Sequence of protein 2:
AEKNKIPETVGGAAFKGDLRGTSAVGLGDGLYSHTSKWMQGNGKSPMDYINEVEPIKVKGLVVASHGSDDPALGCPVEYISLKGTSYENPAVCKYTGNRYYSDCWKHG

Sequence of protein 1:
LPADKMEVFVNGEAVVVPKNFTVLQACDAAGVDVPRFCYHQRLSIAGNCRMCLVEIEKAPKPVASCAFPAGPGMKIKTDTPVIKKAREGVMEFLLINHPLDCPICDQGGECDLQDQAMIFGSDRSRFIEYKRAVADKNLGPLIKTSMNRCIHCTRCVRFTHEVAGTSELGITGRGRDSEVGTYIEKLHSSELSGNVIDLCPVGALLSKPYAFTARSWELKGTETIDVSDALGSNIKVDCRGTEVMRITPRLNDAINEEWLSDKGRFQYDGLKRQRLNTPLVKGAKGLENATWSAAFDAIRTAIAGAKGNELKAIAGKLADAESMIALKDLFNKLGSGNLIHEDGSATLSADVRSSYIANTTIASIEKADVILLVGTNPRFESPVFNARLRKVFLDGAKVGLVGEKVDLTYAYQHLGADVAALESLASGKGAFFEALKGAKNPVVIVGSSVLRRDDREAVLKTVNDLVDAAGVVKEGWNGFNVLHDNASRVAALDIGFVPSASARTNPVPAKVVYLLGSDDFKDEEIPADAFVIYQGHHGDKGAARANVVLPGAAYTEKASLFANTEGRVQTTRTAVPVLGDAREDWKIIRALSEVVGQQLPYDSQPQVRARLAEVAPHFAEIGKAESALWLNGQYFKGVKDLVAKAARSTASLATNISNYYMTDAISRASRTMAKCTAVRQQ

Residue-level contacts at the interface:
Residue K169 in protein 1 is in contact with residue V82 in protein 2 (closest heavy-atom distance 4.7 Å).
Residue A171 in protein 1 is in contact with residue Y99 in protein 2 (closest heavy-atom distance 3.9 Å).
Residue S184 in protein 1 is in contact with residue K114 in protein 2 (closest heavy-atom distance 4.2 Å).
Residue L138 in protein 1 contacts residue Y115 in protein 2 (closest heavy-atom distance 2.4 Å).
Residue N176 in protein 1 is in contact with residue D38 in protein 2 (closest heavy-atom distance 3.0 Å).
Residue K246 in protein 1 contacts residue G41 in protein 2 (closest heavy-atom distance 3.5 Å).
Residue D139 in protein 1 contacts residue E98 in protein 2 (closest heavy-atom distance 4.7 Å).
Residue P247 in protein 1 interacts with residue T42 in protein 2 (closest heavy-atom distance 3.8 Å).
Residue R709 in protein 1 interacts with residue E22 in protein 2 (closest heavy-atom distance 4.5 Å).
Residue L138 in protein 1 interacts with residue V97 in protein 2 (closest heavy-atom distance 4.0 Å).
Residue K169 in protein 1 interacts with residue Y99 in protein 2 (closest heavy-atom distance 3.6 Å).
Residue A171 in protein 1 is in contact with residue I100 in protein 2 (closest heavy-atom distance 3.9 Å).
Residue A171 in protein 1 contacts residue S101 in protein 2 (closest heavy-atom distance 3.5 Å).
Residue R187 in protein 1 interacts with residue K114 in protein 2 (closest heavy-atom distance 3.2 Å).
Residue L138 in protein 1 is in contact with residue P96 in protein 2 (closest heavy-atom distance 4.1 Å).
Residue K246 in protein 1 contacts residue L39 in protein 2 (closest heavy-atom distance 3.6 Å).
Residue D139 in protein 1 is in contact with residue Y115 in protein 2 (closest heavy-atom distance 3.3 Å).
Residue Y168 in protein 1 interacts with residue V82 in protein 2 (closest heavy-atom distance 4.2 Å).
Residue K713 in protein 1 contacts residue I26 in protein 2 (closest heavy-atom distance 4.2 Å).
Residue A712 in protein 1 interacts with residue I26 in protein 2 (closest heavy-atom distance 3.8 Å).
Residue K246 in protein 1 contacts residue D38 in protein 2 (closest heavy-atom distance 2.9 Å).
Residue R709 in protein 1 interacts with residue N24 in protein 2 (closest heavy-atom distance 3.5 Å).
Residue R311 in protein 1 contacts residue K23 in protein 2 (closest heavy-atom distance 4.3 Å).
Residue E281 in protein 1 is in contact with residue S43 in protein 2 (closest heavy-atom distance 3.8 Å).
Residue P247 in protein 1 interacts with residue L39 in protein 2 (closest heavy-atom distance 4.1 Å).
Residue Y168 in protein 1 interacts with residue A84 in protein 2 (closest heavy-atom distance 4.3 Å).
Residue P141 in protein 1 contacts residue Y115 in protein 2 (closest heavy-atom distance 3.6 Å).
Residue K310 in protein 1 interacts with residue A44 in protein 2 (closest heavy-atom distance 3.9 Å).
Residue K713 in protein 1 interacts with residue E28 in protein 2 (closest heavy-atom distance 3.4 Å).
Residue T251 in protein 1 is in contact with residue G41 in protein 2 (closest heavy-atom distance 4.4 Å).
Residue A171 in protein 1 is in contact with residue V82 in protein 2 (closest heavy-atom distance 3.8 Å).
Residue R709 in protein 1 contacts residue K23 in protein 2 (closest heavy-atom distance 2.1 Å).
Residue A249 in protein 1 is in contact with residue G41 in protein 2 (closest heavy-atom distance 3.9 Å).
Residue K175 in protein 1 contacts residue F35 in protein 2 (closest heavy-atom distance 3.8 Å).
Residue K713 in protein 1 contacts residue L39 in protein 2 (closest heavy-atom distance 3.5 Å).
Residue K310 in protein 1 is in contact with residue L47 in protein 2 (closest heavy-atom distance 3.2 Å).
Residue D174 in protein 1 contacts residue F35 in protein 2 (closest heavy-atom distance 3.5 Å).
Residue E167 in protein 1 is in contact with residue Y99 in protein 2 (closest heavy-atom distance 3.8 Å).
Residue R709 in protein 1 contacts residue I26 in protein 2 (closest heavy-atom distance 3.6 Å).
Residue V172 in protein 1 interacts with residue S101 in protein 2 (closest heavy-atom distance 3.9 Å).
Residue C140 in protein 1 interacts with residue Y115 in protein 2 (closest heavy-atom distance 4.2 Å).
Residue N176 in protein 1 is in contact with residue F35 in protein 2 (closest heavy-atom distance 3.5 Å).
Residue P247 in protein 1 contacts residue G41 in protein 2 (closest heavy-atom distance 3.5 Å).
Residue D139 in protein 1 is in contact with residue K114 in protein 2 (closest heavy-atom distance 2.9 Å).
Residue T710 in protein 1 is in contact with residue L39 in protein 2 (closest heavy-atom distance 3.9 Å).
Residue I142 in protein 1 interacts with residue Y115 in protein 2 (closest heavy-atom distance 3.9 Å).
Residue N186 in protein 1 interacts with residue Y99 in protein 2 (closest heavy-atom distance 3.7 Å).
Residue K246 in protein 1 is in contact with residue R40 in protein 2 (closest heavy-atom distance 4.5 Å).
Residue E281 in protein 1 interacts with residue A44 in protein 2 (closest heavy-atom distance 2.9 Å).
Residue R709 in protein 1 interacts with residue K25 in protein 2 (closest heavy-atom distance 2.2 Å).
Residue A173 in protein 1 contacts residue S101 in protein 2 (closest heavy-atom distance 4.2 Å).
Residue R311 in protein 1 contacts residue N24 in protein 2 (closest heavy-atom distance 4.2 Å).
Residue G178 in protein 1 contacts residue D38 in protein 2 (closest heavy-atom distance 4.4 Å).
Residue R709 in protein 1 interacts with residue P27 in protein 2 (closest heavy-atom distance 3.8 Å).
Residue T251 in protein 1 interacts with residue T42 in protein 2 (closest heavy-atom distance 4.0 Å).
Residue T251 in protein 1 is in contact with residue S43 in protein 2 (closest heavy-atom distance 4.1 Å).
Residue P179 in protein 1 is in contact with residue L39 in protein 2 (closest heavy-atom distance 3.3 Å).
Residue Y168 in protein 1 is in contact with residue Y99 in protein 2 (closest heavy-atom distance 3.3 Å).
Residue K713 in protein 1 is in contact with residue G37 in protein 2 (closest heavy-atom distance 3.3 Å).
Residue I142 in protein 1 interacts with residue K114 in protein 2 (closest heavy-atom distance 3.7 Å).

This data describes a binding interaction between two proteins.